Residue-level contacts at the interface:
Residue N12 in the first protein contacts residue K33 in the second protein (closest heavy-atom distance 4.5 Å).
Residue L11 in the first protein is in contact with residue A35 in the second protein (closest heavy-atom distance 4.4 Å).
Residue N12 in the first protein is in contact with residue D34 in the second protein (closest heavy-atom distance 3.8 Å).
Residue E9 in the first protein is in contact with residue K33 in the second protein (closest heavy-atom distance 4.2 Å).
Residue N12 in the first protein contacts residue A35 in the second protein (closest heavy-atom distance 4.8 Å).
Residue V10 in the first protein contacts residue A35 in the second protein (closest heavy-atom distance 3.3 Å).
Residue V10 in the first protein is in contact with residue K33 in the second protein (closest heavy-atom distance 3.6 Å).
Residue V10 in the first protein contacts residue D34 in the second protein (closest heavy-atom distance 4.2 Å).

Sequence of the first protein:
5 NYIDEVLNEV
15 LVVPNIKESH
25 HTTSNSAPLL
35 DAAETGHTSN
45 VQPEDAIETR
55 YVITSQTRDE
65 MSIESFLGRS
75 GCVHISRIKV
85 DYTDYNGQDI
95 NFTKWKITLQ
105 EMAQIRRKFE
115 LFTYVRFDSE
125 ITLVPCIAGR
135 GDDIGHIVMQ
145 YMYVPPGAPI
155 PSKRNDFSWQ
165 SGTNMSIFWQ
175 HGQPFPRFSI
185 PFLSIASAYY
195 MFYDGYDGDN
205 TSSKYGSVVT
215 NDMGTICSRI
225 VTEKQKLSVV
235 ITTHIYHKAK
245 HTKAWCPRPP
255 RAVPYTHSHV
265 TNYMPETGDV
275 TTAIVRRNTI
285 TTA

Sequence of the second protein:
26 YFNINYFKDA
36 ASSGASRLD

These two protein chains interact to form a complex.